This data describes a binding interaction between two proteins.

Sequence of chain A:
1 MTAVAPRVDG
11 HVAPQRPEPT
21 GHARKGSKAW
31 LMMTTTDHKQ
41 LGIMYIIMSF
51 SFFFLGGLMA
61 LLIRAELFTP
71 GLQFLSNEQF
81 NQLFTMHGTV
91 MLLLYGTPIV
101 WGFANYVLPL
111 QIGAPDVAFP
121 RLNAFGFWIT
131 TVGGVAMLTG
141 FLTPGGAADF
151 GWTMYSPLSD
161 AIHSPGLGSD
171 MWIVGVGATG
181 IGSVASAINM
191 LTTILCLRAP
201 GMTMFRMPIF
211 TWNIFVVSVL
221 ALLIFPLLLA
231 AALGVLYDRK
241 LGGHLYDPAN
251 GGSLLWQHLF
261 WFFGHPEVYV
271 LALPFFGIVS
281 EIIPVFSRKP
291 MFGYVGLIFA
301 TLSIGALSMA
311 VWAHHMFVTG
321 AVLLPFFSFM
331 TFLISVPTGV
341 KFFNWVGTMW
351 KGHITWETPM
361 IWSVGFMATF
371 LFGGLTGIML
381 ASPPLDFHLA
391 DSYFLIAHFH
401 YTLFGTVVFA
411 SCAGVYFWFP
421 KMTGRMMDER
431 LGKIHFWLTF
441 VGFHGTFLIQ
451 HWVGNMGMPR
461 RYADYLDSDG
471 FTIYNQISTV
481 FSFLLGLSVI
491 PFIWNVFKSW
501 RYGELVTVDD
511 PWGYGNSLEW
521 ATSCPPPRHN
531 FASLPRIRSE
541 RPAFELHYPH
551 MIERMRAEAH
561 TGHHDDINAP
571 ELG

Sequence of chain B:
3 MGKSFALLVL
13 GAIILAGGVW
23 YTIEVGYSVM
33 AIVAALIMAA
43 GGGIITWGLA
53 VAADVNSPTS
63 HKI

Interface contacts:
Residue L484 in chain A contacts residue T48 in chain B (closest heavy-atom distance 4.4 Å).
Residue F483 in chain A is in contact with residue A37 in chain B (closest heavy-atom distance 3.8 Å).
Residue F483 in chain A is in contact with residue A41 in chain B (closest heavy-atom distance 3.4 Å).
Residue K433 in chain A contacts residue A55 in chain B (closest heavy-atom distance 4.9 Å).
Residue V480 in chain A interacts with residue A41 in chain B (closest heavy-atom distance 3.7 Å).
Residue T69 in chain A is in contact with residue Y29 in chain B (closest heavy-atom distance 3.4 Å).
Residue T69 in chain A interacts with residue G28 in chain B (closest heavy-atom distance 4.4 Å).
Residue W356 in chain A is in contact with residue T61 in chain B (closest heavy-atom distance 3.6 Å).
Residue F68 in chain A is in contact with residue A33 in chain B (closest heavy-atom distance 3.3 Å).
Residue K433 in chain A interacts with residue A52 in chain B (closest heavy-atom distance 4.1 Å).
Residue R430 in chain A interacts with residue V57 in chain B (closest heavy-atom distance 3.7 Å).
Residue K433 in chain A interacts with residue D56 in chain B (closest heavy-atom distance 3.7 Å).
Residue F68 in chain A contacts residue I34 in chain B (closest heavy-atom distance 4.4 Å).
Residue V441 in chain A interacts with residue T48 in chain B (closest heavy-atom distance 3.4 Å).
Residue L484 in chain A contacts residue G45 in chain B (closest heavy-atom distance 3.5 Å).
Residue L484 in chain A contacts residue G44 in chain B (closest heavy-atom distance 4.5 Å).
Residue W437 in chain A contacts residue A52 in chain B (closest heavy-atom distance 3.9 Å).
Residue L487 in chain A is in contact with residue A42 in chain B (closest heavy-atom distance 4.4 Å).
Residue K433 in chain A contacts residue T61 in chain B (closest heavy-atom distance 2.9 Å).
Residue Q73 in chain A contacts residue V31 in chain B (closest heavy-atom distance 4.1 Å).
Residue F74 in chain A is in contact with residue I34 in chain B (closest heavy-atom distance 3.9 Å).
Residue A65 in chain A is in contact with residue I34 in chain B (closest heavy-atom distance 3.6 Å).
Residue R430 in chain A contacts residue V53 in chain B (closest heavy-atom distance 3.8 Å).
Residue W437 in chain A interacts with residue T48 in chain B (closest heavy-atom distance 4.7 Å).
Residue I434 in chain A interacts with residue A52 in chain B (closest heavy-atom distance 3.6 Å).
Residue V480 in chain A interacts with residue A37 in chain B (closest heavy-atom distance 4.4 Å).
Residue E357 in chain A interacts with residue T61 in chain B (closest heavy-atom distance 4.0 Å).
Residue I434 in chain A is in contact with residue V53 in chain B (closest heavy-atom distance 3.7 Å).
Residue L438 in chain A is in contact with residue G45 in chain B (closest heavy-atom distance 4.1 Å).
Residue W437 in chain A interacts with residue A55 in chain B (closest heavy-atom distance 4.7 Å).
Residue Q476 in chain A interacts with residue Y29 in chain B (closest heavy-atom distance 4.4 Å).
Residue Q73 in chain A interacts with residue S30 in chain B (closest heavy-atom distance 3.7 Å).
Residue L487 in chain A interacts with residue G45 in chain B (closest heavy-atom distance 4.9 Å).
Residue T472 in chain A contacts residue Y29 in chain B (closest heavy-atom distance 3.5 Å).
Residue P70 in chain A is in contact with residue Y29 in chain B (closest heavy-atom distance 3.8 Å).
Residue L487 in chain A contacts residue A41 in chain B (closest heavy-atom distance 4.1 Å).
Residue R430 in chain A contacts residue D56 in chain B (closest heavy-atom distance 3.4 Å).
Residue V480 in chain A is in contact with residue M40 in chain B (closest heavy-atom distance 3.5 Å).
Residue Q73 in chain A is in contact with residue I34 in chain B (closest heavy-atom distance 4.4 Å).
Residue L438 in chain A contacts residue T48 in chain B (closest heavy-atom distance 3.3 Å).
Residue E429 in chain A is in contact with residue S62 in chain B (closest heavy-atom distance 4.0 Å).
Residue F68 in chain A is in contact with residue M40 in chain B (closest heavy-atom distance 4.4 Å).
Residue F483 in chain A interacts with residue I34 in chain B (closest heavy-atom distance 4.1 Å).
Residue T479 in chain A is in contact with residue A37 in chain B (closest heavy-atom distance 4.7 Å).
Residue T69 in chain A interacts with residue A33 in chain B (closest heavy-atom distance 4.2 Å).
Residue F483 in chain A interacts with residue L38 in chain B (closest heavy-atom distance 3.6 Å).
Residue L438 in chain A is in contact with residue W49 in chain B (closest heavy-atom distance 4.5 Å).
Residue D467 in chain A interacts with residue Y29 in chain B (closest heavy-atom distance 3.3 Å).
Residue T69 in chain A is in contact with residue S30 in chain B (closest heavy-atom distance 4.4 Å).
Residue L484 in chain A contacts residue A41 in chain B (closest heavy-atom distance 4.3 Å).
Residue Q73 in chain A is in contact with residue Y29 in chain B (closest heavy-atom distance 2.8 Å).
Residue F68 in chain A interacts with residue A37 in chain B (closest heavy-atom distance 3.9 Å).
Residue I434 in chain A contacts residue W49 in chain B (closest heavy-atom distance 3.6 Å).
Residue F68 in chain A interacts with residue T24 in chain B (closest heavy-atom distance 4.6 Å).
Residue K433 in chain A contacts residue S59 in chain B (closest heavy-atom distance 4.3 Å).
Residue E429 in chain A interacts with residue T61 in chain B (closest heavy-atom distance 2.8 Å).